Contacts between the two chains:
Residue G138 in chain B is in contact with residue K67 in chain A (closest heavy-atom distance 4.4 Å).
Residue W123 in chain B is in contact with residue D91 in chain A (closest heavy-atom distance 4.0 Å).
Residue S134 in chain B contacts residue I70 in chain A (closest heavy-atom distance 3.9 Å).
Residue W123 in chain B is in contact with residue K93 in chain A (closest heavy-atom distance 4.6 Å).
Residue H78 in chain B interacts with residue K32 in chain A (closest heavy-atom distance 3.7 Å).
Residue P52 in chain B contacts residue Y49 in chain A (closest heavy-atom distance 3.5 Å).
Residue R131 in chain B interacts with residue A74 in chain A (closest heavy-atom distance 3.2 Å).
Residue P80 in chain B interacts with residue P33 in chain A (closest heavy-atom distance 3.3 Å).
Residue L135 in chain B interacts with residue G71 in chain A (closest heavy-atom distance 3.8 Å).
Residue S55 in chain B contacts residue Y49 in chain A (closest heavy-atom distance 3.4 Å).
Residue A130 in chain B interacts with residue I89 in chain A (closest heavy-atom distance 3.9 Å).
Residue R83 in chain B contacts residue L34 in chain A (closest heavy-atom distance 3.5 Å).
Residue L135 in chain B contacts residue Y68 in chain A (closest heavy-atom distance 4.1 Å).
Residue G141 in chain B is in contact with residue T64 in chain A (closest heavy-atom distance 3.5 Å).
Residue L142 in chain B interacts with residue R65 in chain A (closest heavy-atom distance 3.9 Å).
Residue I85 in chain B is in contact with residue Y68 in chain A (closest heavy-atom distance 3.7 Å).
Residue R145 in chain B interacts with residue D62 in chain A (closest heavy-atom distance 2.5 Å).
Residue R131 in chain B interacts with residue I70 in chain A (closest heavy-atom distance 2.6 Å).
Residue S134 in chain B interacts with residue G71 in chain A (closest heavy-atom distance 3.6 Å).
Residue A137 in chain B interacts with residue K67 in chain A (closest heavy-atom distance 4.1 Å).
Residue M127 in chain B interacts with residue L90 in chain A (closest heavy-atom distance 4.2 Å).
Residue P80 in chain B is in contact with residue K32 in chain A (closest heavy-atom distance 4.0 Å).
Residue L135 in chain B contacts residue V72 in chain A (closest heavy-atom distance 4.0 Å).
Residue R83 in chain B interacts with residue W69 in chain A (closest heavy-atom distance 4.2 Å).
Residue L79 in chain B is in contact with residue V36 in chain A (closest heavy-atom distance 4.3 Å).
Residue S134 in chain B is in contact with residue Y68 in chain A (closest heavy-atom distance 4.2 Å).
Residue V49 in chain B is in contact with residue D50 in chain A (closest heavy-atom distance 3.9 Å).
Residue L139 in chain B interacts with residue Y68 in chain A (closest heavy-atom distance 3.5 Å).
Residue R131 in chain B interacts with residue Q75 in chain A (closest heavy-atom distance 3.5 Å).
Residue P80 in chain B contacts residue L34 in chain A (closest heavy-atom distance 3.6 Å).
Residue L142 in chain B is in contact with residue Y68 in chain A (closest heavy-atom distance 3.7 Å).
Residue L135 in chain B is in contact with residue K67 in chain A (closest heavy-atom distance 4.0 Å).
Residue G138 in chain B contacts residue Y68 in chain A (closest heavy-atom distance 4.1 Å).
Residue P56 in chain B is in contact with residue Y49 in chain A (closest heavy-atom distance 4.3 Å).
Residue P80 in chain B is in contact with residue E35 in chain A (closest heavy-atom distance 4.2 Å).
Residue P82 in chain B is in contact with residue L34 in chain A (closest heavy-atom distance 4.4 Å).
Residue K94 in chain B is in contact with residue Y68 in chain A (closest heavy-atom distance 4.1 Å).
Residue M127 in chain B interacts with residue W81 in chain A (closest heavy-atom distance 3.3 Å).
Residue P82 in chain B contacts residue R65 in chain A (closest heavy-atom distance 3.8 Å).
Residue A137 in chain B is in contact with residue T64 in chain A (closest heavy-atom distance 4.4 Å).
Residue G138 in chain B is in contact with residue T64 in chain A (closest heavy-atom distance 3.9 Å).
Residue S134 in chain B interacts with residue I89 in chain A (closest heavy-atom distance 4.7 Å).
Residue A130 in chain B interacts with residue L90 in chain A (closest heavy-atom distance 3.9 Å).
Residue D54 in chain B interacts with residue Y49 in chain A (closest heavy-atom distance 4.2 Å).
Residue W123 in chain B is in contact with residue P92 in chain A (closest heavy-atom distance 4.0 Å).
Residue R145 in chain B is in contact with residue R65 in chain A (closest heavy-atom distance 4.7 Å).
Residue L142 in chain B is in contact with residue T64 in chain A (closest heavy-atom distance 3.6 Å).
Residue P82 in chain B contacts residue E35 in chain A (closest heavy-atom distance 3.9 Å).
Residue R131 in chain B interacts with residue G71 in chain A (closest heavy-atom distance 3.4 Å).
Residue K126 in chain B is in contact with residue D91 in chain A (closest heavy-atom distance 4.1 Å).
Residue R83 in chain B is in contact with residue E35 in chain A (closest heavy-atom distance 3.9 Å).
Residue I81 in chain B contacts residue L34 in chain A (closest heavy-atom distance 4.2 Å).
Residue R145 in chain B contacts residue T64 in chain A (closest heavy-atom distance 3.6 Å).
Residue R83 in chain B is in contact with residue R65 in chain A (closest heavy-atom distance 2.8 Å).
Residue R131 in chain B is in contact with residue G73 in chain A (closest heavy-atom distance 3.5 Å).
Residue V49 in chain B is in contact with residue Y49 in chain A (closest heavy-atom distance 4.0 Å).
Residue P80 in chain B is in contact with residue V36 in chain A (closest heavy-atom distance 4.0 Å).
Residue S134 in chain B contacts residue K67 in chain A (closest heavy-atom distance 3.4 Å).
Residue I85 in chain B is in contact with residue R65 in chain A (closest heavy-atom distance 4.0 Å).
Residue W123 in chain B interacts with residue W81 in chain A (closest heavy-atom distance 4.0 Å).

These two protein chains interact to form a complex.

Sequence of chain B:
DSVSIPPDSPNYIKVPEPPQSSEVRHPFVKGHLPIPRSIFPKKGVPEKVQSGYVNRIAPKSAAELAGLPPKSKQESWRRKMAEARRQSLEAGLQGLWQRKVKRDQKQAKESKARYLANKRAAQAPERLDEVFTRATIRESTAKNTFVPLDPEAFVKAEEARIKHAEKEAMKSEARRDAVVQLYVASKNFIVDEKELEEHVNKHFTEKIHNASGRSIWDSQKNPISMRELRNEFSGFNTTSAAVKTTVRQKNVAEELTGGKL

Sequence of chain A:
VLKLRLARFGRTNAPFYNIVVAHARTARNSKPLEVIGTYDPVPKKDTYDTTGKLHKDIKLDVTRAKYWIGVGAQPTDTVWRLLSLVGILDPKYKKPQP